This data describes a binding interaction between two proteins.

Sequence of chain A:
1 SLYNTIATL

Sequence of chain B:
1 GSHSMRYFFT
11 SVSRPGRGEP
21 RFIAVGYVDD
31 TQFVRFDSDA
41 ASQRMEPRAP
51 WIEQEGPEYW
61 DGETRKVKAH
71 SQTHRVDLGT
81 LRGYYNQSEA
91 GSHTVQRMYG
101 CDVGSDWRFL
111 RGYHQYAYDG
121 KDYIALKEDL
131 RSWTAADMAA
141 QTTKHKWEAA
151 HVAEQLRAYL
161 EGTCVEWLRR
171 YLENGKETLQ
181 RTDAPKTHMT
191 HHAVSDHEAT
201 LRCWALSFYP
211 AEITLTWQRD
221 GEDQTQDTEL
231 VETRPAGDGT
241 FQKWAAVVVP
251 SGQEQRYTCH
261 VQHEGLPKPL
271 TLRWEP

Contacts between the two chains:
Residue T73 in chain B interacts with residue T8 in chain A (closest heavy-atom distance 3.9 Å).
Residue V152 in chain B is in contact with residue Y3 in chain A (closest heavy-atom distance 4.5 Å).
Residue Y159 in chain B is in contact with residue S1 in chain A (closest heavy-atom distance 2.4 Å).
Residue Y171 in chain B contacts residue S1 in chain A (closest heavy-atom distance 2.7 Å).
Residue K66 in chain B is in contact with residue Y3 in chain A (closest heavy-atom distance 3.6 Å).
Residue Y159 in chain B interacts with residue Y3 in chain A (closest heavy-atom distance 3.7 Å).
Residue F33 in chain B contacts residue S1 in chain A (closest heavy-atom distance 4.3 Å).
Residue V152 in chain B is in contact with residue A7 in chain A (closest heavy-atom distance 3.8 Å).
Residue H70 in chain B interacts with residue L2 in chain A (closest heavy-atom distance 2.9 Å).
Residue H70 in chain B contacts residue I6 in chain A (closest heavy-atom distance 3.9 Å).
Residue H114 in chain B contacts residue I6 in chain A (closest heavy-atom distance 4.2 Å).
Residue L81 in chain B contacts residue L9 in chain A (closest heavy-atom distance 3.5 Å).
Residue T73 in chain B is in contact with residue A7 in chain A (closest heavy-atom distance 3.5 Å).
Residue Y99 in chain B contacts residue I6 in chain A (closest heavy-atom distance 4.2 Å).
Residue K66 in chain B contacts residue S1 in chain A (closest heavy-atom distance 3.3 Å).
Residue Y159 in chain B interacts with residue L2 in chain A (closest heavy-atom distance 3.9 Å).
Residue T143 in chain B contacts residue L9 in chain A (closest heavy-atom distance 3.6 Å).
Residue Y123 in chain B contacts residue L9 in chain A (closest heavy-atom distance 3.8 Å).
Residue A69 in chain B contacts residue N4 in chain A (closest heavy-atom distance 4.6 Å).
Residue T80 in chain B interacts with residue L9 in chain A (closest heavy-atom distance 4.7 Å).
Residue Y84 in chain B is in contact with residue L9 in chain A (closest heavy-atom distance 3.5 Å).
Residue K146 in chain B interacts with residue L9 in chain A (closest heavy-atom distance 3.5 Å).
Residue Y7 in chain B interacts with residue S1 in chain A (closest heavy-atom distance 2.7 Å).
Residue K66 in chain B is in contact with residue N4 in chain A (closest heavy-atom distance 3.7 Å).
Residue Y7 in chain B is in contact with residue L2 in chain A (closest heavy-atom distance 3.6 Å).
Residue W147 in chain B contacts residue A7 in chain A (closest heavy-atom distance 3.9 Å).
Residue Y59 in chain B is in contact with residue S1 in chain A (closest heavy-atom distance 4.3 Å).
Residue W147 in chain B interacts with residue T8 in chain A (closest heavy-atom distance 2.7 Å).
Residue D77 in chain B is in contact with residue L9 in chain A (closest heavy-atom distance 2.8 Å).
Residue F9 in chain B is in contact with residue L2 in chain A (closest heavy-atom distance 3.8 Å).
Residue W147 in chain B is in contact with residue L9 in chain A (closest heavy-atom distance 3.8 Å).
Residue T73 in chain B interacts with residue I6 in chain A (closest heavy-atom distance 3.5 Å).
Residue W167 in chain B is in contact with residue S1 in chain A (closest heavy-atom distance 3.5 Å).
Residue A69 in chain B interacts with residue I6 in chain A (closest heavy-atom distance 4.1 Å).
Residue M45 in chain B interacts with residue L2 in chain A (closest heavy-atom distance 3.6 Å).
Residue Q155 in chain B interacts with residue Y3 in chain A (closest heavy-atom distance 3.4 Å).
Residue L156 in chain B is in contact with residue Y3 in chain A (closest heavy-atom distance 3.5 Å).
Residue E63 in chain B is in contact with residue S1 in chain A (closest heavy-atom distance 3.2 Å).
Residue Y116 in chain B is in contact with residue L9 in chain A (closest heavy-atom distance 3.5 Å).
Residue K66 in chain B is in contact with residue L2 in chain A (closest heavy-atom distance 2.9 Å).
Residue E63 in chain B is in contact with residue L2 in chain A (closest heavy-atom distance 3.0 Å).
Residue R97 in chain B interacts with residue I6 in chain A (closest heavy-atom distance 3.6 Å).
Residue D77 in chain B interacts with residue A7 in chain A (closest heavy-atom distance 4.2 Å).
Residue V67 in chain B interacts with residue L2 in chain A (closest heavy-atom distance 4.5 Å).
Residue K146 in chain B is in contact with residue T8 in chain A (closest heavy-atom distance 4.3 Å).
Residue Y99 in chain B interacts with residue Y3 in chain A (closest heavy-atom distance 3.1 Å).
Residue H70 in chain B interacts with residue Y3 in chain A (closest heavy-atom distance 3.3 Å).
Residue R97 in chain B is in contact with residue A7 in chain A (closest heavy-atom distance 3.7 Å).
Residue Y99 in chain B contacts residue L2 in chain A (closest heavy-atom distance 3.3 Å).
Residue D77 in chain B is in contact with residue T8 in chain A (closest heavy-atom distance 3.6 Å).
Residue Q155 in chain B contacts residue T5 in chain A (closest heavy-atom distance 3.9 Å).
Residue V76 in chain B is in contact with residue T8 in chain A (closest heavy-atom distance 4.0 Å).
Residue M5 in chain B is in contact with residue S1 in chain A (closest heavy-atom distance 3.5 Å).